The following describes two proteins that form a bound complex.

Sequence of chain A:
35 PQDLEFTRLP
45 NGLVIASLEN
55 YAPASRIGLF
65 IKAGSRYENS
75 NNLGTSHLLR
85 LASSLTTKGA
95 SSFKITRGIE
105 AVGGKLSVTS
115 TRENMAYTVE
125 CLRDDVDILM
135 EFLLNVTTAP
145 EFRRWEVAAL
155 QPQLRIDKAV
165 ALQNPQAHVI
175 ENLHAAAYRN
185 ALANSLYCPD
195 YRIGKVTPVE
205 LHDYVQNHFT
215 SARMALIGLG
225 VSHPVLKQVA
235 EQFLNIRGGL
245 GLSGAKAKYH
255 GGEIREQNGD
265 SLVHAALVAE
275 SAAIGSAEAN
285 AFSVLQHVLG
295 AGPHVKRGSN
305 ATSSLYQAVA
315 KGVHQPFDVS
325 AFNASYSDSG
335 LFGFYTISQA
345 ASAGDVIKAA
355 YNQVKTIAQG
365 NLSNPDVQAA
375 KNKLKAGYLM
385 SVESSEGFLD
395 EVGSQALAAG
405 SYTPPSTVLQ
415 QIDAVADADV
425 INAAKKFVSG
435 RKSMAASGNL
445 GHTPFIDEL

Residue-level contacts at the interface:
Residue V112 in chain A interacts with residue V68 in chain B (closest heavy-atom distance 3.7 Å).
Residue S324 in chain A is in contact with residue G61 in chain B (closest heavy-atom distance 3.9 Å).
Residue Y191 in chain A interacts with residue S67 in chain B (closest heavy-atom distance 4.7 Å).
Residue F326 in chain A is in contact with residue L64 in chain B (closest heavy-atom distance 3.8 Å).
Residue L110 in chain A contacts residue N71 in chain B (closest heavy-atom distance 4.4 Å).
Residue L190 in chain A interacts with residue V65 in chain B (closest heavy-atom distance 4.4 Å).
Residue V112 in chain A is in contact with residue L70 in chain B (closest heavy-atom distance 3.2 Å).
Residue Y191 in chain A contacts residue V76 in chain B (closest heavy-atom distance 4.4 Å).
Residue F326 in chain A interacts with residue R62 in chain B (closest heavy-atom distance 3.3 Å).
Residue Y330 in chain A interacts with residue L64 in chain B (closest heavy-atom distance 4.7 Å).
Residue R84 in chain A interacts with residue S69 in chain B (closest heavy-atom distance 4.3 Å).
Residue S87 in chain A contacts residue L70 in chain B (closest heavy-atom distance 4.5 Å).
Residue I174 in chain A is in contact with residue R62 in chain B (closest heavy-atom distance 4.7 Å).
Residue S114 in chain A interacts with residue S67 in chain B (closest heavy-atom distance 2.1 Å).
Residue T115 in chain A is in contact with residue S67 in chain B (closest heavy-atom distance 4.4 Å).
Residue E175 in chain A contacts residue V65 in chain B (closest heavy-atom distance 4.9 Å).
Residue I103 in chain A interacts with residue N71 in chain B (closest heavy-atom distance 4.7 Å).
Residue R84 in chain A contacts residue S67 in chain B (closest heavy-atom distance 3.1 Å).
Residue L85 in chain A interacts with residue S69 in chain B (closest heavy-atom distance 3.1 Å).
Residue V112 in chain A contacts residue S67 in chain B (closest heavy-atom distance 4.0 Å).
Residue S114 in chain A is in contact with residue A66 in chain B (closest heavy-atom distance 4.1 Å).
Residue I174 in chain A contacts residue L64 in chain B (closest heavy-atom distance 4.0 Å).
Residue L110 in chain A interacts with residue L70 in chain B (closest heavy-atom distance 3.6 Å).
Residue H178 in chain A interacts with residue L64 in chain B (closest heavy-atom distance 5.0 Å).
Residue T113 in chain A is in contact with residue S67 in chain B (closest heavy-atom distance 3.3 Å).
Residue V164 in chain A interacts with residue V76 in chain B (closest heavy-atom distance 4.7 Å).
Residue A328 in chain A is in contact with residue L64 in chain B (closest heavy-atom distance 4.1 Å).
Residue S111 in chain A is in contact with residue L70 in chain B (closest heavy-atom distance 3.4 Å).
Residue I174 in chain A interacts with residue V65 in chain B (closest heavy-atom distance 4.3 Å).
Residue K109 in chain A is in contact with residue P73 in chain B (closest heavy-atom distance 3.9 Å).
Residue E104 in chain A interacts with residue V72 in chain B (closest heavy-atom distance 4.4 Å).
Residue V112 in chain A interacts with residue S69 in chain B (closest heavy-atom distance 3.6 Å).
Residue T113 in chain A contacts residue R77 in chain B (closest heavy-atom distance 4.8 Å).
Residue A328 in chain A interacts with residue P63 in chain B (closest heavy-atom distance 4.0 Å).
Residue A165 in chain A contacts residue V76 in chain B (closest heavy-atom distance 3.9 Å).
Residue F326 in chain A contacts residue G61 in chain B (closest heavy-atom distance 4.2 Å).
Residue T113 in chain A contacts residue V68 in chain B (closest heavy-atom distance 4.1 Å).
Residue N327 in chain A is in contact with residue R62 in chain B (closest heavy-atom distance 4.9 Å).
Residue Y191 in chain A is in contact with residue A66 in chain B (closest heavy-atom distance 4.6 Å).

Sequence of chain B:
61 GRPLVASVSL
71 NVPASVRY